These two protein chains interact to form a complex.

Sequence of the first protein:
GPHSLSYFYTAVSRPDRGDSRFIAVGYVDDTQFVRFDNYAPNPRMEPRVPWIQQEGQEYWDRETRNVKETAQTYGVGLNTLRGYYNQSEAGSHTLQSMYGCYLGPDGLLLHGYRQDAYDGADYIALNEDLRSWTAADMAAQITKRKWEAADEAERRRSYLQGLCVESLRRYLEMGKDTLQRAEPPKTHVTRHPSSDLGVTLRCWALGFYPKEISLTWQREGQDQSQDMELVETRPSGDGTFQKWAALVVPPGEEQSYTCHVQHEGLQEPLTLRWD

Sequence of the second protein:
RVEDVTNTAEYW

Contacts between the two chains:
Residue Y59 in the first protein interacts with residue R1 in the second protein (closest heavy-atom distance 2.7 Å).
Residue E63 in the first protein is in contact with residue R1 in the second protein (closest heavy-atom distance 3.3 Å).
Residue Y84 in the first protein is in contact with residue Y11 in the second protein (closest heavy-atom distance 3.5 Å).
Residue L81 in the first protein contacts residue W12 in the second protein (closest heavy-atom distance 1.4 Å).
Residue R170 in the first protein contacts residue R1 in the second protein (closest heavy-atom distance 3.3 Å).
Residue T80 in the first protein contacts residue E10 in the second protein (closest heavy-atom distance 3.2 Å).
Residue V76 in the first protein interacts with residue E10 in the second protein (closest heavy-atom distance 3.4 Å).
Residue Y7 in the first protein is in contact with residue V2 in the second protein (closest heavy-atom distance 2.9 Å).
Residue T73 in the first protein interacts with residue N7 in the second protein (closest heavy-atom distance 3.3 Å).
Residue Y84 in the first protein contacts residue W12 in the second protein (closest heavy-atom distance 3.7 Å).
Residue T70 in the first protein contacts residue T6 in the second protein (closest heavy-atom distance 3.3 Å).
Residue T143 in the first protein contacts residue Y11 in the second protein (closest heavy-atom distance 3.8 Å).
Residue Y159 in the first protein interacts with residue V2 in the second protein (closest heavy-atom distance 2.9 Å).
Residue R156 in the first protein interacts with residue D4 in the second protein (closest heavy-atom distance 2.8 Å).
Residue S167 in the first protein interacts with residue R1 in the second protein (closest heavy-atom distance 3.3 Å).
Residue R62 in the first protein contacts residue R1 in the second protein (closest heavy-atom distance 3.6 Å).
Residue L163 in the first protein interacts with residue E3 in the second protein (closest heavy-atom distance 3.7 Å).
Residue G77 in the first protein is in contact with residue E10 in the second protein (closest heavy-atom distance 3.3 Å).
Residue S167 in the first protein interacts with residue V2 in the second protein (closest heavy-atom distance 2.9 Å).
Residue E63 in the first protein contacts residue V2 in the second protein (closest heavy-atom distance 3.5 Å).
Residue Y74 in the first protein interacts with residue T6 in the second protein (closest heavy-atom distance 3.7 Å).
Residue Y171 in the first protein interacts with residue V2 in the second protein (closest heavy-atom distance 1.6 Å).
Residue Y7 in the first protein contacts residue E3 in the second protein (closest heavy-atom distance 3.2 Å).
Residue R155 in the first protein contacts residue T8 in the second protein (closest heavy-atom distance 3.1 Å).
Residue T73 in the first protein interacts with residue E10 in the second protein (closest heavy-atom distance 2.9 Å).
Residue Y99 in the first protein interacts with residue E3 in the second protein (closest heavy-atom distance 3.3 Å).
Residue E166 in the first protein interacts with residue R1 in the second protein (closest heavy-atom distance 3.2 Å).
Residue R156 in the first protein interacts with residue T8 in the second protein (closest heavy-atom distance 2.9 Å).
Residue K146 in the first protein interacts with residue E10 in the second protein (closest heavy-atom distance 3.4 Å).
Residue Y159 in the first protein is in contact with residue E3 in the second protein (closest heavy-atom distance 3.6 Å).
Residue L5 in the first protein interacts with residue V2 in the second protein (closest heavy-atom distance 3.0 Å).
Residue D116 in the first protein contacts residue W12 in the second protein (closest heavy-atom distance 3.0 Å).
Residue V67 in the first protein interacts with residue E3 in the second protein (closest heavy-atom distance 3.8 Å).
Residue M45 in the first protein contacts residue E3 in the second protein (closest heavy-atom distance 2.1 Å).
Residue T70 in the first protein contacts residue D4 in the second protein (closest heavy-atom distance 3.9 Å).
Residue T73 in the first protein interacts with residue W12 in the second protein (closest heavy-atom distance 3.5 Å).
Residue N66 in the first protein is in contact with residue V5 in the second protein (closest heavy-atom distance 3.4 Å).
Residue T73 in the first protein contacts residue T6 in the second protein (closest heavy-atom distance 3.0 Å).
Residue R156 in the first protein is in contact with residue V5 in the second protein (closest heavy-atom distance 3.4 Å).
Residue T80 in the first protein is in contact with residue W12 in the second protein (closest heavy-atom distance 3.6 Å).
Residue Y59 in the first protein interacts with residue V2 in the second protein (closest heavy-atom distance 3.3 Å).
Residue Y99 in the first protein interacts with residue D4 in the second protein (closest heavy-atom distance 3.3 Å).
Residue G77 in the first protein contacts residue W12 in the second protein (closest heavy-atom distance 3.6 Å).
Residue R114 in the first protein contacts residue W12 in the second protein (closest heavy-atom distance 3.8 Å).
Residue W147 in the first protein contacts residue Y11 in the second protein (closest heavy-atom distance 2.6 Å).
Residue L163 in the first protein is in contact with residue R1 in the second protein (closest heavy-atom distance 3.1 Å).
Residue K146 in the first protein interacts with residue Y11 in the second protein (closest heavy-atom distance 3.5 Å).
Residue E152 in the first protein contacts residue Y11 in the second protein (closest heavy-atom distance 3.2 Å).
Residue Y74 in the first protein contacts residue W12 in the second protein (closest heavy-atom distance 3.4 Å).
Residue L95 in the first protein is in contact with residue W12 in the second protein (closest heavy-atom distance 3.8 Å).
Residue Y159 in the first protein contacts residue D4 in the second protein (closest heavy-atom distance 3.3 Å).
Residue W147 in the first protein interacts with residue W12 in the second protein (closest heavy-atom distance 3.7 Å).
Residue Y9 in the first protein interacts with residue E3 in the second protein (closest heavy-atom distance 3.1 Å).
Residue E152 in the first protein contacts residue T8 in the second protein (closest heavy-atom distance 3.4 Å).
Residue T73 in the first protein is in contact with residue A9 in the second protein (closest heavy-atom distance 3.5 Å).
Residue E63 in the first protein interacts with residue E3 in the second protein (closest heavy-atom distance 2.5 Å).
Residue R155 in the first protein interacts with residue V5 in the second protein (closest heavy-atom distance 3.3 Å).
Residue A150 in the first protein contacts residue Y11 in the second protein (closest heavy-atom distance 3.9 Å).
Residue T143 in the first protein contacts residue W12 in the second protein (closest heavy-atom distance 3.4 Å).
Residue E69 in the first protein is in contact with residue N7 in the second protein (closest heavy-atom distance 3.4 Å).